This data describes a binding interaction between two proteins.

Sequence of protein 1:
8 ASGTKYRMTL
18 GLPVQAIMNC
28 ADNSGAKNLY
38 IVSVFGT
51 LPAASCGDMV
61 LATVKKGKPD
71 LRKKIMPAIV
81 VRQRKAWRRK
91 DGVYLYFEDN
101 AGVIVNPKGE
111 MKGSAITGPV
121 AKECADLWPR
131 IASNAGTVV

Residue-level contacts at the interface:
Residue I72 in protein 2 contacts residue K90 in protein 1 (closest heavy-atom distance 3.8 Å).
Residue L73 in protein 2 is in contact with residue G92 in protein 1 (closest heavy-atom distance 4.7 Å).
Residue I72 in protein 2 contacts residue D91 in protein 1 (closest heavy-atom distance 3.6 Å).
Residue L73 in protein 2 interacts with residue D91 in protein 1 (closest heavy-atom distance 2.6 Å).
Residue R70 in protein 2 interacts with residue K90 in protein 1 (closest heavy-atom distance 4.6 Å).
Residue E71 in protein 2 contacts residue D91 in protein 1 (closest heavy-atom distance 3.3 Å).
Residue I72 in protein 2 contacts residue G92 in protein 1 (closest heavy-atom distance 4.9 Å).
Residue K66 in protein 2 is in contact with residue T11 in protein 1 (closest heavy-atom distance 3.6 Å).
Residue E71 in protein 2 interacts with residue K90 in protein 1 (closest heavy-atom distance 2.9 Å).

Sequence of protein 2:
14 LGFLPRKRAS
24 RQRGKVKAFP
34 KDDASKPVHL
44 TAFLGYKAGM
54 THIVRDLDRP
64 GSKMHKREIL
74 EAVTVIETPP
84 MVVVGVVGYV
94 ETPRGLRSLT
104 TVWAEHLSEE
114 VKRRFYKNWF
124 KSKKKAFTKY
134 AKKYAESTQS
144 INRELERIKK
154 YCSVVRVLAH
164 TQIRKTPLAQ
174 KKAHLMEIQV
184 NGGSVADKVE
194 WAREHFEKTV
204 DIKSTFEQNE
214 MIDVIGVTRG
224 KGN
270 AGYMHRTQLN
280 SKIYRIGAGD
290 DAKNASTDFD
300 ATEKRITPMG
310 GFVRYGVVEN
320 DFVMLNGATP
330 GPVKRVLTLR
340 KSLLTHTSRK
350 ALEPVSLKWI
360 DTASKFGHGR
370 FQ